Contacts between the two chains:
Residue R129 in protein 2 is in contact with residue F21 in protein 1 (closest heavy-atom distance 3.5 Å).
Residue L286 in protein 2 is in contact with residue E13 in protein 1 (closest heavy-atom distance 3.6 Å).
Residue M133 in protein 2 interacts with residue E13 in protein 1 (closest heavy-atom distance 3.4 Å).
Residue E27 in protein 2 contacts residue K102 in protein 1 (closest heavy-atom distance 3.5 Å).
Residue Y218 in protein 2 contacts residue I112 in protein 1 (closest heavy-atom distance 3.7 Å).
Residue V221 in protein 2 is in contact with residue D45 in protein 1 (closest heavy-atom distance 3.0 Å).
Residue K191 in protein 2 is in contact with residue A11 in protein 1 (closest heavy-atom distance 3.3 Å).
Residue S272 in protein 2 interacts with residue P109 in protein 1 (closest heavy-atom distance 3.6 Å).
Residue N224 in protein 2 interacts with residue L15 in protein 1 (closest heavy-atom distance 3.3 Å).
Residue S215 in protein 2 is in contact with residue L15 in protein 1 (closest heavy-atom distance 3.6 Å).
Residue I271 in protein 2 interacts with residue P109 in protein 1 (closest heavy-atom distance 3.6 Å).
Residue A219 in protein 2 contacts residue D50 in protein 1 (closest heavy-atom distance 3.7 Å).
Residue D249 in protein 2 interacts with residue P18 in protein 1 (closest heavy-atom distance 3.5 Å).
Residue I223 in protein 2 contacts residue L15 in protein 1 (closest heavy-atom distance 3.4 Å).
Residue N224 in protein 2 contacts residue G16 in protein 1 (closest heavy-atom distance 3.0 Å).
Residue A283 in protein 2 is in contact with residue A107 in protein 1 (closest heavy-atom distance 3.5 Å).
Residue N224 in protein 2 contacts residue E13 in protein 1 (closest heavy-atom distance 3.6 Å).
Residue D52 in protein 2 is in contact with residue P18 in protein 1 (closest heavy-atom distance 3.8 Å).
Residue G282 in protein 2 contacts residue K106 in protein 1 (closest heavy-atom distance 2.9 Å).
Residue A283 in protein 2 interacts with residue P109 in protein 1 (closest heavy-atom distance 3.6 Å).
Residue A273 in protein 2 is in contact with residue P109 in protein 1 (closest heavy-atom distance 2.8 Å).
Residue Y218 in protein 2 is in contact with residue L108 in protein 1 (closest heavy-atom distance 3.5 Å).
Residue H216 in protein 2 contacts residue P109 in protein 1 (closest heavy-atom distance 3.6 Å).
Residue Y218 in protein 2 is in contact with residue G17 in protein 1 (closest heavy-atom distance 3.4 Å).
Residue N224 in protein 2 is in contact with residue G17 in protein 1 (closest heavy-atom distance 3.8 Å).
Residue F47 in protein 2 contacts residue K114 in protein 1 (closest heavy-atom distance 3.7 Å).
Residue M133 in protein 2 contacts residue L15 in protein 1 (closest heavy-atom distance 3.5 Å).
Residue D52 in protein 2 contacts residue G17 in protein 1 (closest heavy-atom distance 3.8 Å).
Residue V132 in protein 2 contacts residue L15 in protein 1 (closest heavy-atom distance 3.8 Å).
Residue A219 in protein 2 contacts residue L108 in protein 1 (closest heavy-atom distance 3.5 Å).
Residue K45 in protein 2 interacts with residue G16 in protein 1 (closest heavy-atom distance 3.0 Å).
Residue N220 in protein 2 interacts with residue S19 in protein 1 (closest heavy-atom distance 3.4 Å).
Residue N224 in protein 2 is in contact with residue L14 in protein 1 (closest heavy-atom distance 3.0 Å).
Residue I223 in protein 2 contacts residue G17 in protein 1 (closest heavy-atom distance 3.3 Å).
Residue L53 in protein 2 is in contact with residue G16 in protein 1 (closest heavy-atom distance 2.9 Å).
Residue R222 in protein 2 interacts with residue D45 in protein 1 (closest heavy-atom distance 3.3 Å).
Residue N280 in protein 2 is in contact with residue K106 in protein 1 (closest heavy-atom distance 3.7 Å).
Residue F289 in protein 2 contacts residue L15 in protein 1 (closest heavy-atom distance 3.6 Å).
Residue G282 in protein 2 interacts with residue A107 in protein 1 (closest heavy-atom distance 3.4 Å).
Residue D28 in protein 2 contacts residue K102 in protein 1 (closest heavy-atom distance 2.8 Å).
Residue D249 in protein 2 is in contact with residue G17 in protein 1 (closest heavy-atom distance 3.8 Å).
Residue N251 in protein 2 interacts with residue E113 in protein 1 (closest heavy-atom distance 3.5 Å).
Residue Y218 in protein 2 contacts residue P18 in protein 1 (closest heavy-atom distance 3.8 Å).
Residue A55 in protein 2 is in contact with residue G16 in protein 1 (closest heavy-atom distance 3.1 Å).
Residue L54 in protein 2 contacts residue G16 in protein 1 (closest heavy-atom distance 3.3 Å).
Residue N220 in protein 2 contacts residue D45 in protein 1 (closest heavy-atom distance 3.1 Å).
Residue D189 in protein 2 interacts with residue A11 in protein 1 (closest heavy-atom distance 3.0 Å).
Residue D189 in protein 2 interacts with residue P10 in protein 1 (closest heavy-atom distance 3.6 Å).
Residue K45 in protein 2 is in contact with residue G17 in protein 1 (closest heavy-atom distance 3.6 Å).
Residue Y259 in protein 2 contacts residue P109 in protein 1 (closest heavy-atom distance 3.7 Å).
Residue D52 in protein 2 contacts residue G16 in protein 1 (closest heavy-atom distance 3.6 Å).
Residue G131 in protein 2 interacts with residue L15 in protein 1 (closest heavy-atom distance 3.4 Å).
Residue I223 in protein 2 is in contact with residue G16 in protein 1 (closest heavy-atom distance 3.2 Å).
Residue L53 in protein 2 contacts residue G17 in protein 1 (closest heavy-atom distance 3.9 Å).
Residue I223 in protein 2 is in contact with residue L14 in protein 1 (closest heavy-atom distance 3.6 Å).
Residue V221 in protein 2 is in contact with residue T79 in protein 1 (closest heavy-atom distance 3.8 Å).
Residue R187 in protein 2 is in contact with residue P12 in protein 1 (closest heavy-atom distance 3.8 Å).
Residue K191 in protein 2 contacts residue E13 in protein 1 (closest heavy-atom distance 2.5 Å).
Residue V221 in protein 2 interacts with residue S47 in protein 1 (closest heavy-atom distance 3.6 Å).
Residue D279 in protein 2 is in contact with residue K106 in protein 1 (closest heavy-atom distance 3.7 Å).

Sequence of protein 2:
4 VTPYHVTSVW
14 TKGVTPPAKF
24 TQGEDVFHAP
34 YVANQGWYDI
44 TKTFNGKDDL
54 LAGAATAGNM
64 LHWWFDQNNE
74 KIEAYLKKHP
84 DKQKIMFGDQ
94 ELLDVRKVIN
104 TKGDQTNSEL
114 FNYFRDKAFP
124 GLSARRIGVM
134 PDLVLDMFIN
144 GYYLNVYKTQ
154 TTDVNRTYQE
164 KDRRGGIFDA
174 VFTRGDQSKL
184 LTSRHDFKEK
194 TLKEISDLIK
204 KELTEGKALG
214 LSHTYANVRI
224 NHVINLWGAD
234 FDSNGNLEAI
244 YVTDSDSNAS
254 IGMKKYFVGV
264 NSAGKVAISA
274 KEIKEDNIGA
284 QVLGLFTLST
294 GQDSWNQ

These two protein chains interact to form a complex.

Sequence of protein 1:
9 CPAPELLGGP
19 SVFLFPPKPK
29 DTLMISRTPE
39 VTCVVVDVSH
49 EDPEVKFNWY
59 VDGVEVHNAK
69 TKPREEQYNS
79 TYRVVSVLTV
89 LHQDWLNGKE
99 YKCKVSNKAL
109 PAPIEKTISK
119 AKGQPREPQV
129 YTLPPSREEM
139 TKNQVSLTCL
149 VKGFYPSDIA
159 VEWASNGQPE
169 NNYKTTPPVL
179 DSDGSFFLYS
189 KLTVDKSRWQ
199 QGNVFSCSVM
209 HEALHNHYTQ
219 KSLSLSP